Sequence of chain A:
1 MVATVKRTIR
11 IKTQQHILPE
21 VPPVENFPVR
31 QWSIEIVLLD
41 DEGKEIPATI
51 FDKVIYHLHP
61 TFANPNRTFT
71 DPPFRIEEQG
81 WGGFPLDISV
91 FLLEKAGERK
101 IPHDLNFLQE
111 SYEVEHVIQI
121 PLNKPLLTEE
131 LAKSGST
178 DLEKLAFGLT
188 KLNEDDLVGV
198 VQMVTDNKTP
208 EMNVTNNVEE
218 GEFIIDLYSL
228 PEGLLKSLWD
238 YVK

These two protein chains interact to form a complex.

Interface contacts:
Residue K53 in chain A contacts residue Y358 in chain B (closest heavy-atom distance 4.2 Å).
Residue D52 in chain A is in contact with residue G357 in chain B (closest heavy-atom distance 3.2 Å).
Residue T70 in chain A interacts with residue G357 in chain B (closest heavy-atom distance 4.7 Å).
Residue R67 in chain A is in contact with residue N399 in chain B (closest heavy-atom distance 4.4 Å).
Residue N66 in chain A interacts with residue N399 in chain B (closest heavy-atom distance 2.8 Å).
Residue K53 in chain A interacts with residue G357 in chain B (closest heavy-atom distance 2.5 Å).

Sequence of chain B:
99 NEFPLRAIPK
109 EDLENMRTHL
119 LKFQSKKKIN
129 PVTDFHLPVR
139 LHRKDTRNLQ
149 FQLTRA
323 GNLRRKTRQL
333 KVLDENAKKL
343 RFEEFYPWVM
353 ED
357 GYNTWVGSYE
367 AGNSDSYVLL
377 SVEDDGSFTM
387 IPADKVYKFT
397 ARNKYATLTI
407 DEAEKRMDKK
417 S